Sequence of the first protein:
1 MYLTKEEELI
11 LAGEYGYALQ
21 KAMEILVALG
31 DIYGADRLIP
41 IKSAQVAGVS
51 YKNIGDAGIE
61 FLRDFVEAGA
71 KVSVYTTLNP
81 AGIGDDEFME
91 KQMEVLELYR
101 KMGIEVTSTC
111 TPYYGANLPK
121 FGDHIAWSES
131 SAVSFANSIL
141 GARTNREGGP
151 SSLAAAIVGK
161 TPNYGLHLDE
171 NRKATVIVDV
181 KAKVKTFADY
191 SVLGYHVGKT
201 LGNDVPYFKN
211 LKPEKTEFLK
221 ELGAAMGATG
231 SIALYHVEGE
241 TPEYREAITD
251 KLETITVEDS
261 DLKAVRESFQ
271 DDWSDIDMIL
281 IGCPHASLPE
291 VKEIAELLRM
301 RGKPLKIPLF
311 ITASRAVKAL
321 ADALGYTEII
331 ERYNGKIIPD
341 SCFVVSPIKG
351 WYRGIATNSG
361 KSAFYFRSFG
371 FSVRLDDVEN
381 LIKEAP

Sequence of the second protein:
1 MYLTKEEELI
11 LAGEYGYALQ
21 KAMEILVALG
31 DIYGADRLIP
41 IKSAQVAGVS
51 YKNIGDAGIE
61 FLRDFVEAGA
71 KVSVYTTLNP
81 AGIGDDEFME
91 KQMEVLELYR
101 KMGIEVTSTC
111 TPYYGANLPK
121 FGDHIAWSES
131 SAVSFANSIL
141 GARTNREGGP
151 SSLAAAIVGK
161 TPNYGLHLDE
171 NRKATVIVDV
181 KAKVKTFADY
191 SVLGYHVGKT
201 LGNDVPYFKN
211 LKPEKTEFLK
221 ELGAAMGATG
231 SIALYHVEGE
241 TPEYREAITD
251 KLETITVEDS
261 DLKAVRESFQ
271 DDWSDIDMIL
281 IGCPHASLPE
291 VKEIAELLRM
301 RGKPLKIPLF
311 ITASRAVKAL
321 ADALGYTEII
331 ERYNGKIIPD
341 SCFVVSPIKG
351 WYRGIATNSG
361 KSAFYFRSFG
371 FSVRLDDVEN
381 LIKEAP

The following describes two proteins that form a bound complex.

Interface contacts:
Residue K120 in the first protein interacts with residue T216 in the second protein (closest heavy-atom distance 3.2 Å).
Residue A116 in the first protein contacts residue L320 in the second protein (closest heavy-atom distance 3.5 Å).
Residue K120 in the first protein contacts residue L219 in the second protein (closest heavy-atom distance 3.9 Å).
Residue E246 in the first protein contacts residue R245 in the second protein (closest heavy-atom distance 4.0 Å).
Residue L320 in the first protein contacts residue A316 in the second protein (closest heavy-atom distance 3.5 Å).
Residue A116 in the first protein is in contact with residue L288 in the second protein (closest heavy-atom distance 3.8 Å).
Residue E105 in the first protein interacts with residue L324 in the second protein (closest heavy-atom distance 3.2 Å).
Residue K120 in the first protein is in contact with residue I139 in the second protein (closest heavy-atom distance 3.9 Å).
Residue A319 in the first protein interacts with residue A319 in the second protein (closest heavy-atom distance 3.4 Å).
Residue T107 in the first protein contacts residue L324 in the second protein (closest heavy-atom distance 3.8 Å).
Residue E240 in the first protein contacts residue K120 in the second protein (closest heavy-atom distance 2.9 Å).
Residue P289 in the first protein interacts with residue A116 in the second protein (closest heavy-atom distance 4.0 Å).
Residue G115 in the first protein interacts with residue L320 in the second protein (closest heavy-atom distance 4.0 Å).
Residue L320 in the first protein interacts with residue G115 in the second protein (closest heavy-atom distance 4.0 Å).
Residue L219 in the first protein contacts residue K120 in the second protein (closest heavy-atom distance 4.0 Å).
Residue L324 in the first protein interacts with residue V106 in the second protein (closest heavy-atom distance 3.6 Å).
Residue P289 in the first protein interacts with residue Y75 in the second protein (closest heavy-atom distance 3.8 Å).
Residue Y114 in the first protein interacts with residue G115 in the second protein (closest heavy-atom distance 3.6 Å).
Residue D123 in the first protein interacts with residue E240 in the second protein (closest heavy-atom distance 4.0 Å).
Residue Y113 in the first protein interacts with residue L118 in the second protein (closest heavy-atom distance 3.7 Å).
Residue L324 in the first protein contacts residue E105 in the second protein (closest heavy-atom distance 3.6 Å).
Residue K42 in the first protein interacts with residue P213 in the second protein (closest heavy-atom distance 3.4 Å).
Residue L118 in the first protein is in contact with residue L118 in the second protein (closest heavy-atom distance 3.7 Å).
Residue A323 in the first protein interacts with residue R315 in the second protein (closest heavy-atom distance 3.5 Å).
Residue E105 in the first protein is in contact with residue K292 in the second protein (closest heavy-atom distance 3.0 Å).
Residue K120 in the first protein is in contact with residue E240 in the second protein (closest heavy-atom distance 2.5 Å).
Residue K292 in the first protein is in contact with residue Y75 in the second protein (closest heavy-atom distance 3.9 Å).
Residue Y75 in the first protein contacts residue L288 in the second protein (closest heavy-atom distance 3.2 Å).
Residue V106 in the first protein contacts residue L324 in the second protein (closest heavy-atom distance 3.5 Å).
Residue T216 in the first protein contacts residue D123 in the second protein (closest heavy-atom distance 3.6 Å).
Residue F121 in the first protein interacts with residue T241 in the second protein (closest heavy-atom distance 3.5 Å).
Residue D123 in the first protein contacts residue T216 in the second protein (closest heavy-atom distance 4.0 Å).
Residue F121 in the first protein interacts with residue E240 in the second protein (closest heavy-atom distance 3.3 Å).
Residue L288 in the first protein interacts with residue A116 in the second protein (closest heavy-atom distance 4.0 Å).
Residue L288 in the first protein interacts with residue Y75 in the second protein (closest heavy-atom distance 3.2 Å).
Residue P213 in the first protein contacts residue K42 in the second protein (closest heavy-atom distance 3.1 Å).
Residue E240 in the first protein interacts with residue K42 in the second protein (closest heavy-atom distance 4.0 Å).
Residue I139 in the first protein contacts residue K120 in the second protein (closest heavy-atom distance 3.7 Å).
Residue L118 in the first protein contacts residue Y113 in the second protein (closest heavy-atom distance 4.0 Å).
Residue Y326 in the first protein interacts with residue E105 in the second protein (closest heavy-atom distance 2.4 Å).
Residue A316 in the first protein contacts residue L320 in the second protein (closest heavy-atom distance 3.5 Å).
Residue T241 in the first protein contacts residue F121 in the second protein (closest heavy-atom distance 3.4 Å).
Residue Y75 in the first protein is in contact with residue P289 in the second protein (closest heavy-atom distance 4.1 Å).
Residue G115 in the first protein is in contact with residue G115 in the second protein (closest heavy-atom distance 3.2 Å).
Residue F121 in the first protein interacts with residue P242 in the second protein (closest heavy-atom distance 3.4 Å).
Residue G115 in the first protein interacts with residue L288 in the second protein (closest heavy-atom distance 3.8 Å).
Residue E240 in the first protein interacts with residue F121 in the second protein (closest heavy-atom distance 3.1 Å).
Residue E214 in the first protein contacts residue K42 in the second protein (closest heavy-atom distance 3.0 Å).
Residue P242 in the first protein contacts residue F121 in the second protein (closest heavy-atom distance 3.4 Å).
Residue R315 in the first protein is in contact with residue A323 in the second protein (closest heavy-atom distance 3.8 Å).
Residue Y75 in the first protein contacts residue K292 in the second protein (closest heavy-atom distance 4.1 Å).
Residue E246 in the first protein contacts residue E246 in the second protein (closest heavy-atom distance 3.4 Å).
Residue E105 in the first protein is in contact with residue Y326 in the second protein (closest heavy-atom distance 2.5 Å).
Residue L288 in the first protein interacts with residue E105 in the second protein (closest heavy-atom distance 3.9 Å).
Residue K292 in the first protein is in contact with residue E105 in the second protein (closest heavy-atom distance 2.8 Å).
Residue K42 in the first protein is in contact with residue E240 in the second protein (closest heavy-atom distance 4.1 Å).
Residue G115 in the first protein contacts residue Y114 in the second protein (closest heavy-atom distance 3.8 Å).
Residue T216 in the first protein is in contact with residue K120 in the second protein (closest heavy-atom distance 3.4 Å).
Residue K42 in the first protein interacts with residue E214 in the second protein (closest heavy-atom distance 3.8 Å).
Residue L320 in the first protein interacts with residue A116 in the second protein (closest heavy-atom distance 3.6 Å).